Sequence of chain B:
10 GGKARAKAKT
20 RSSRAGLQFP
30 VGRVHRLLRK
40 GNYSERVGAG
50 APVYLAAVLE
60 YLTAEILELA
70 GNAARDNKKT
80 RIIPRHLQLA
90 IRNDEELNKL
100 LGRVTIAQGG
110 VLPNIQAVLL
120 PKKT

The following describes two proteins that form a bound complex.

Sequence of chain A:
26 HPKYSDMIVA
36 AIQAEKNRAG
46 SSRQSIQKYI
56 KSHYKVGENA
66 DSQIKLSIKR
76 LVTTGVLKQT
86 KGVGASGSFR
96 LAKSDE

Residue-level contacts at the interface:
Residue A13 in chain B is in contact with residue K60 in chain A (closest heavy-atom distance 4.3 Å).
Residue G10 in chain B interacts with residue K60 in chain A (closest heavy-atom distance 5.0 Å).
Residue A13 in chain B is in contact with residue V61 in chain A (closest heavy-atom distance 3.5 Å).
Residue G10 in chain B contacts residue V61 in chain A (closest heavy-atom distance 4.2 Å).
Residue A13 in chain B interacts with residue G62 in chain A (closest heavy-atom distance 4.3 Å).
Residue G11 in chain B is in contact with residue K60 in chain A (closest heavy-atom distance 3.1 Å).
Residue K12 in chain B contacts residue K60 in chain A (closest heavy-atom distance 4.4 Å).